Sequence of chain B:
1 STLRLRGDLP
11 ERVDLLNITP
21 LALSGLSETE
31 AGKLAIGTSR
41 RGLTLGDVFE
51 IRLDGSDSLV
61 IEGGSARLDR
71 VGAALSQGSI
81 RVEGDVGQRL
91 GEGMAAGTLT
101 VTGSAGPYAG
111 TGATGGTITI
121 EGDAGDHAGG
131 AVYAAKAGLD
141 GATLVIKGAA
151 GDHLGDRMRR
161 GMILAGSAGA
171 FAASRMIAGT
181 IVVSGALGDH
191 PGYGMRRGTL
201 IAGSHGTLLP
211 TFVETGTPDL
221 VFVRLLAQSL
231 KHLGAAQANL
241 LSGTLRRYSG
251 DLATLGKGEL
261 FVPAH

This data describes a binding interaction between two proteins.

Sequence of chain A:
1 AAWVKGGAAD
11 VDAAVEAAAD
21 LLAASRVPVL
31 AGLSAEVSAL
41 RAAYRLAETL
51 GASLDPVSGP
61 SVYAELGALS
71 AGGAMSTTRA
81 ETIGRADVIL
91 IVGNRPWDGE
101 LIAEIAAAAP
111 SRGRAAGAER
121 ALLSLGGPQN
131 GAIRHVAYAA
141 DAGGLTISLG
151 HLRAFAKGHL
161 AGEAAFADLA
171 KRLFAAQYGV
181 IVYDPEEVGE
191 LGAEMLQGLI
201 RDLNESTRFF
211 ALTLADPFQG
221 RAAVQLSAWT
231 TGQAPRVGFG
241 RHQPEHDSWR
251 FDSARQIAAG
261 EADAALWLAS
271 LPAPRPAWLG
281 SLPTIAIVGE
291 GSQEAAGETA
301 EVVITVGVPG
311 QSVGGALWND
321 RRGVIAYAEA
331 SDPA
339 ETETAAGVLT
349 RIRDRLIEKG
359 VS

Contacts between the two chains:
Residue T146 in chain A is in contact with residue Y193 in chain B (closest heavy-atom distance 2.5 Å).
Residue M195 in chain A contacts residue D251 in chain B (closest heavy-atom distance 3.8 Å).
Residue L160 in chain A contacts residue L252 in chain B (closest heavy-atom distance 3.6 Å).
Residue E190 in chain A is in contact with residue R175 in chain B (closest heavy-atom distance 3.0 Å).
Residue E261 in chain A is in contact with residue R12 in chain B (closest heavy-atom distance 2.7 Å).
Residue L191 in chain A is in contact with residue H153 in chain B (closest heavy-atom distance 3.4 Å).
Residue R241 in chain A is in contact with residue T38 in chain B (closest heavy-atom distance 3.5 Å).
Residue G51 in chain A interacts with residue R40 in chain B (closest heavy-atom distance 3.8 Å).
Residue G240 in chain A is in contact with residue S39 in chain B (closest heavy-atom distance 3.8 Å).
Residue A154 in chain A is in contact with residue T211 in chain B (closest heavy-atom distance 3.7 Å).
Residue L50 in chain A contacts residue R40 in chain B (closest heavy-atom distance 3.6 Å).
Residue A23 in chain A is in contact with residue R41 in chain B (closest heavy-atom distance 3.3 Å).
Residue H151 in chain A contacts residue P210 in chain B (closest heavy-atom distance 3.9 Å).
Residue R26 in chain A contacts residue P10 in chain B (closest heavy-atom distance 3.9 Å).
Residue W249 in chain A is in contact with residue Y108 in chain B (closest heavy-atom distance 3.9 Å).
Residue A71 in chain A is in contact with residue R157 in chain B (closest heavy-atom distance 3.6 Å).
Residue L66 in chain A is in contact with residue Y133 in chain B (closest heavy-atom distance 3.3 Å).
Residue D247 in chain A is in contact with residue R89 in chain B (closest heavy-atom distance 3.5 Å).
Residue G150 in chain A contacts residue T211 in chain B (closest heavy-atom distance 3.4 Å).
Residue R26 in chain A is in contact with residue R41 in chain B (closest heavy-atom distance 3.5 Å).
Residue H246 in chain A interacts with residue Y133 in chain B (closest heavy-atom distance 3.5 Å).
Residue G240 in chain A is in contact with residue T38 in chain B (closest heavy-atom distance 3.6 Å).
Residue H151 in chain A is in contact with residue T211 in chain B (closest heavy-atom distance 3.6 Å).
Residue F239 in chain A contacts residue R40 in chain B (closest heavy-atom distance 3.3 Å).
Residue R26 in chain A is in contact with residue S39 in chain B (closest heavy-atom distance 2.6 Å).
Residue E261 in chain A contacts residue R67 in chain B (closest heavy-atom distance 3.6 Å).
Residue E48 in chain A contacts residue R40 in chain B (closest heavy-atom distance 3.1 Å).
Residue L191 in chain A is in contact with residue R175 in chain B (closest heavy-atom distance 3.6 Å).
Residue I147 in chain A is in contact with residue P210 in chain B (closest heavy-atom distance 3.7 Å).
Residue R26 in chain A contacts residue G42 in chain B (closest heavy-atom distance 3.9 Å).
Residue A154 in chain A interacts with residue L252 in chain B (closest heavy-atom distance 3.7 Å).
Residue D247 in chain A contacts residue Q88 in chain B (closest heavy-atom distance 3.3 Å).
Residue M195 in chain A contacts residue A253 in chain B (closest heavy-atom distance 3.5 Å).
Residue H159 in chain A interacts with residue L252 in chain B (closest heavy-atom distance 3.0 Å).
Residue K157 in chain A interacts with residue A253 in chain B (closest heavy-atom distance 3.8 Å).
Residue R241 in chain A contacts residue D14 in chain B (closest heavy-atom distance 3.1 Å).
Residue W249 in chain A contacts residue P107 in chain B (closest heavy-atom distance 3.5 Å).
Residue G260 in chain A interacts with residue R67 in chain B (closest heavy-atom distance 3.6 Å).
Residue G150 in chain A interacts with residue Y193 in chain B (closest heavy-atom distance 3.5 Å).
Residue G240 in chain A contacts residue R40 in chain B (closest heavy-atom distance 3.4 Å).
Residue G150 in chain A interacts with residue A253 in chain B (closest heavy-atom distance 3.3 Å).
Residue M195 in chain A is in contact with residue Y193 in chain B (closest heavy-atom distance 3.4 Å).
Residue Y63 in chain A interacts with residue Y133 in chain B (closest heavy-atom distance 3.7 Å).
Residue E194 in chain A contacts residue R157 in chain B (closest heavy-atom distance 3.0 Å).
Residue L191 in chain A is in contact with residue Y193 in chain B (closest heavy-atom distance 3.8 Å).
Residue G67 in chain A is in contact with residue Y133 in chain B (closest heavy-atom distance 3.8 Å).
Residue T49 in chain A is in contact with residue R40 in chain B (closest heavy-atom distance 2.9 Å).
Residue H159 in chain A is in contact with residue T254 in chain B (closest heavy-atom distance 3.7 Å).
Residue W249 in chain A interacts with residue Q88 in chain B (closest heavy-atom distance 3.5 Å).
Residue R26 in chain A interacts with residue E11 in chain B (closest heavy-atom distance 3.0 Å).
Residue S70 in chain A contacts residue A134 in chain B (closest heavy-atom distance 3.5 Å).
Residue M195 in chain A contacts residue G194 in chain B (closest heavy-atom distance 3.9 Å).
Residue S70 in chain A interacts with residue Y133 in chain B (closest heavy-atom distance 3.5 Å).
Residue R241 in chain A is in contact with residue G37 in chain B (closest heavy-atom distance 3.4 Å).
Residue H242 in chain A interacts with residue R40 in chain B (closest heavy-atom distance 3.3 Å).
Residue R153 in chain A is in contact with residue A253 in chain B (closest heavy-atom distance 3.2 Å).
Residue W249 in chain A is in contact with residue R12 in chain B (closest heavy-atom distance 3.1 Å).
Residue A24 in chain A contacts residue R41 in chain B (closest heavy-atom distance 3.7 Å).
Residue E194 in chain A interacts with residue R175 in chain B (closest heavy-atom distance 2.9 Å).
Residue S248 in chain A is in contact with residue Y133 in chain B (closest heavy-atom distance 3.5 Å).